Sequence of the second protein:
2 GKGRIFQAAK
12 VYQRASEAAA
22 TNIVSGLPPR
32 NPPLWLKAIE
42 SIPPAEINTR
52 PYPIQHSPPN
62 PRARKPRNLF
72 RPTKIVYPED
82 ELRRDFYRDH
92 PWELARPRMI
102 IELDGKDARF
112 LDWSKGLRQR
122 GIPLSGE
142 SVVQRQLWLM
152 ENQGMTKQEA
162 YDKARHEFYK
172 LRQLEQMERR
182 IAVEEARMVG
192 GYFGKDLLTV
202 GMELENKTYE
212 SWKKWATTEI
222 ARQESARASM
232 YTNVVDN

Sequence of the first protein:
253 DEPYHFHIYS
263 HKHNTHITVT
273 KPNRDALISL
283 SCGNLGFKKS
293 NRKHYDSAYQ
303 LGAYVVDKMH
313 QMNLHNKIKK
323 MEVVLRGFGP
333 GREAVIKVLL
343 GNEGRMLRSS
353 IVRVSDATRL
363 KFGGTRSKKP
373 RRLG

These two protein chains interact to form a complex.

Contacts between the two chains:
Residue T233 in the second protein is in contact with residue L342 in the first protein (closest heavy-atom distance 3.4 Å).
Residue N238 in the second protein is in contact with residue R347 in the first protein (closest heavy-atom distance 3.4 Å).
Residue Y232 in the second protein interacts with residue R350 in the first protein (closest heavy-atom distance 3.3 Å).
Residue M231 in the second protein interacts with residue L342 in the first protein (closest heavy-atom distance 3.4 Å).
Residue Y232 in the second protein interacts with residue L342 in the first protein (closest heavy-atom distance 3.6 Å).
Residue V236 in the second protein interacts with residue N344 in the first protein (closest heavy-atom distance 3.0 Å).
Residue N238 in the second protein is in contact with residue N344 in the first protein (closest heavy-atom distance 4.2 Å).
Residue V235 in the second protein interacts with residue N344 in the first protein (closest heavy-atom distance 4.5 Å).
Residue N234 in the second protein interacts with residue N344 in the first protein (closest heavy-atom distance 4.4 Å).
Residue D237 in the second protein interacts with residue N344 in the first protein (closest heavy-atom distance 4.7 Å).
Residue T233 in the second protein contacts residue N344 in the first protein (closest heavy-atom distance 3.9 Å).
Residue T233 in the second protein contacts residue G343 in the first protein (closest heavy-atom distance 4.0 Å).